Sequence of chain A:
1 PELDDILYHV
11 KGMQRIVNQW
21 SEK

The following describes two proteins that form a bound complex.

Sequence of chain B:
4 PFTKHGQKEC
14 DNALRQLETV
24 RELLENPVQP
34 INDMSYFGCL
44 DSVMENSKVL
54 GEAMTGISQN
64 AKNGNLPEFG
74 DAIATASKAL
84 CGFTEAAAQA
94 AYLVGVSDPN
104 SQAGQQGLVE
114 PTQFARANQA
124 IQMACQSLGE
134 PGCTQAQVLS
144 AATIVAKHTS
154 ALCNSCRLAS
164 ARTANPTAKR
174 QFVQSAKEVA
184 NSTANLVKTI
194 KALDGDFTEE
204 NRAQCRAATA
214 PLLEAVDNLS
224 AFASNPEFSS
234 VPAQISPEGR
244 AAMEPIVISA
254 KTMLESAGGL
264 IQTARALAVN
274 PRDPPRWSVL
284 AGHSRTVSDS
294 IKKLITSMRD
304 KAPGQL

Residue-level contacts at the interface:
Residue K194 in chain B contacts residue L3 in chain A (closest heavy-atom distance 3.7 Å).
Residue R173 in chain B is in contact with residue K23 in chain A (closest heavy-atom distance 4.0 Å).
Residue K172 in chain B contacts residue K23 in chain A (closest heavy-atom distance 3.7 Å).
Residue V190 in chain B contacts residue V10 in chain A (closest heavy-atom distance 4.0 Å).
Residue V190 in chain B interacts with residue L3 in chain A (closest heavy-atom distance 4.6 Å).
Residue C156 in chain B interacts with residue W20 in chain A (closest heavy-atom distance 3.4 Å).
Residue K180 in chain B contacts residue Q19 in chain A (closest heavy-atom distance 4.7 Å).
Residue K191 in chain B contacts residue K11 in chain A (closest heavy-atom distance 4.4 Å).
Residue N184 in chain B contacts residue N18 in chain A (closest heavy-atom distance 3.0 Å).
Residue A179 in chain B interacts with residue V17 in chain A (closest heavy-atom distance 3.7 Å).
Residue C156 in chain B interacts with residue V17 in chain A (closest heavy-atom distance 4.2 Å).
Residue S153 in chain B contacts residue H9 in chain A (closest heavy-atom distance 2.6 Å).
Residue R160 in chain B interacts with residue W20 in chain A (closest heavy-atom distance 3.5 Å).
Residue V176 in chain B interacts with residue S21 in chain A (closest heavy-atom distance 3.5 Å).
Residue K180 in chain B interacts with residue N18 in chain A (closest heavy-atom distance 3.8 Å).
Residue A187 in chain B is in contact with residue L7 in chain A (closest heavy-atom distance 4.6 Å).
Residue K191 in chain B interacts with residue L7 in chain A (closest heavy-atom distance 4.2 Å).
Residue V190 in chain B contacts residue L7 in chain A (closest heavy-atom distance 3.6 Å).
Residue N184 in chain B contacts residue Q14 in chain A (closest heavy-atom distance 3.1 Å).
Residue K194 in chain B is in contact with residue D4 in chain A (closest heavy-atom distance 3.0 Å).
Residue K172 in chain B contacts residue E22 in chain A (closest heavy-atom distance 4.2 Å).
Residue A145 in chain B is in contact with residue L3 in chain A (closest heavy-atom distance 4.2 Å).
Residue P169 in chain B is in contact with residue E22 in chain A (closest heavy-atom distance 4.8 Å).
Residue A179 in chain B interacts with residue W20 in chain A (closest heavy-atom distance 3.9 Å).
Residue L142 in chain B interacts with residue P1 in chain A (closest heavy-atom distance 3.9 Å).
Residue T146 in chain B interacts with residue P1 in chain A (closest heavy-atom distance 3.9 Å).
Residue N157 in chain B contacts residue W20 in chain A (closest heavy-atom distance 4.5 Å).
Residue D197 in chain B contacts residue L3 in chain A (closest heavy-atom distance 3.7 Å).
Residue V190 in chain B interacts with residue I6 in chain A (closest heavy-atom distance 4.4 Å).
Residue K194 in chain B contacts residue L7 in chain A (closest heavy-atom distance 3.7 Å).
Residue A183 in chain B contacts residue Q14 in chain A (closest heavy-atom distance 4.1 Å).
Residue A145 in chain B interacts with residue I6 in chain A (closest heavy-atom distance 3.9 Å).
Residue I193 in chain B is in contact with residue L3 in chain A (closest heavy-atom distance 3.9 Å).
Residue L142 in chain B is in contact with residue I6 in chain A (closest heavy-atom distance 3.9 Å).
Residue T186 in chain B contacts residue V10 in chain A (closest heavy-atom distance 3.9 Å).
Residue A149 in chain B contacts residue I6 in chain A (closest heavy-atom distance 3.6 Å).
Residue A187 in chain B interacts with residue K11 in chain A (closest heavy-atom distance 4.8 Å).
Residue K180 in chain B interacts with residue E22 in chain A (closest heavy-atom distance 2.7 Å).
Residue K180 in chain B is in contact with residue V17 in chain A (closest heavy-atom distance 3.4 Å).
Residue A187 in chain B contacts residue Q14 in chain A (closest heavy-atom distance 3.4 Å).
Residue A183 in chain B interacts with residue M13 in chain A (closest heavy-atom distance 4.8 Å).
Residue K180 in chain B contacts residue W20 in chain A (closest heavy-atom distance 3.0 Å).
Residue V176 in chain B contacts residue W20 in chain A (closest heavy-atom distance 3.9 Å).
Residue A149 in chain B is in contact with residue V10 in chain A (closest heavy-atom distance 3.8 Å).
Residue A149 in chain B contacts residue H9 in chain A (closest heavy-atom distance 4.6 Å).
Residue S153 in chain B interacts with residue M13 in chain A (closest heavy-atom distance 3.1 Å).
Residue L142 in chain B contacts residue E2 in chain A (closest heavy-atom distance 4.3 Å).
Residue R173 in chain B interacts with residue E22 in chain A (closest heavy-atom distance 2.7 Å).
Residue T146 in chain B contacts residue I6 in chain A (closest heavy-atom distance 3.3 Å).
Residue A183 in chain B contacts residue V10 in chain A (closest heavy-atom distance 4.9 Å).
Residue V176 in chain B contacts residue E22 in chain A (closest heavy-atom distance 3.6 Å).
Residue L142 in chain B contacts residue L3 in chain A (closest heavy-atom distance 4.0 Å).
Residue A187 in chain B contacts residue V10 in chain A (closest heavy-atom distance 4.0 Å).
Residue A183 in chain B interacts with residue V17 in chain A (closest heavy-atom distance 4.0 Å).
Residue Q177 in chain B interacts with residue E22 in chain A (closest heavy-atom distance 3.2 Å).